Sequence of chain A:
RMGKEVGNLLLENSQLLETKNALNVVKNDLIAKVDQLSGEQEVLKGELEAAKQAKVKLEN

The following describes two proteins that form a bound complex.

Residue-level contacts at the interface:
Residue P31 in chain B interacts with residue A26 in chain A (closest heavy-atom distance 3.5 Å).
Residue L16 in chain B interacts with residue L34 in chain A (closest heavy-atom distance 4.2 Å).
Residue L32 in chain B interacts with residue V30 in chain A (closest heavy-atom distance 3.8 Å).
Residue E27 in chain B interacts with residue A26 in chain A (closest heavy-atom distance 3.7 Å).
Residue P31 in chain B is in contact with residue E22 in chain A (closest heavy-atom distance 3.6 Å).
Residue Q35 in chain B interacts with residue T23 in chain A (closest heavy-atom distance 3.8 Å).
Residue L16 in chain B is in contact with residue V30 in chain A (closest heavy-atom distance 4.3 Å).
Residue L32 in chain B is in contact with residue A26 in chain A (closest heavy-atom distance 4.7 Å).
Residue P31 in chain B interacts with residue T23 in chain A (closest heavy-atom distance 4.0 Å).
Residue L32 in chain B contacts residue L27 in chain A (closest heavy-atom distance 4.1 Å).
Residue E27 in chain B interacts with residue E22 in chain A (closest heavy-atom distance 4.3 Å).
Residue V28 in chain B is in contact with residue V30 in chain A (closest heavy-atom distance 3.7 Å).
Residue Y20 in chain B contacts residue V29 in chain A (closest heavy-atom distance 4.1 Å).
Residue Y20 in chain B contacts residue V30 in chain A (closest heavy-atom distance 3.5 Å).
Residue V28 in chain B contacts residue A26 in chain A (closest heavy-atom distance 3.8 Å).
Residue V28 in chain B interacts with residue V29 in chain A (closest heavy-atom distance 3.8 Å).
Residue Y20 in chain B is in contact with residue D33 in chain A (closest heavy-atom distance 2.8 Å).
Residue Q35 in chain B interacts with residue L27 in chain A (closest heavy-atom distance 4.5 Å).
Residue R25 in chain B contacts residue V29 in chain A (closest heavy-atom distance 3.3 Å).
Residue R25 in chain B contacts residue D33 in chain A (closest heavy-atom distance 3.7 Å).

Sequence of chain B:
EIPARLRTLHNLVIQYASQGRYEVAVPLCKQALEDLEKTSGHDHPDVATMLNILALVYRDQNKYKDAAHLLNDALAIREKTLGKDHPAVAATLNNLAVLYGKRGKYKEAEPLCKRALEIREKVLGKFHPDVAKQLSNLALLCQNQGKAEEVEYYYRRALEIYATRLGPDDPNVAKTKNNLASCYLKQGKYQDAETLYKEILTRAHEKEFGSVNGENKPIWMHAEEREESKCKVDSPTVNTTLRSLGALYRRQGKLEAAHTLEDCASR